The following describes two proteins that form a bound complex.

Sequence of the first protein:
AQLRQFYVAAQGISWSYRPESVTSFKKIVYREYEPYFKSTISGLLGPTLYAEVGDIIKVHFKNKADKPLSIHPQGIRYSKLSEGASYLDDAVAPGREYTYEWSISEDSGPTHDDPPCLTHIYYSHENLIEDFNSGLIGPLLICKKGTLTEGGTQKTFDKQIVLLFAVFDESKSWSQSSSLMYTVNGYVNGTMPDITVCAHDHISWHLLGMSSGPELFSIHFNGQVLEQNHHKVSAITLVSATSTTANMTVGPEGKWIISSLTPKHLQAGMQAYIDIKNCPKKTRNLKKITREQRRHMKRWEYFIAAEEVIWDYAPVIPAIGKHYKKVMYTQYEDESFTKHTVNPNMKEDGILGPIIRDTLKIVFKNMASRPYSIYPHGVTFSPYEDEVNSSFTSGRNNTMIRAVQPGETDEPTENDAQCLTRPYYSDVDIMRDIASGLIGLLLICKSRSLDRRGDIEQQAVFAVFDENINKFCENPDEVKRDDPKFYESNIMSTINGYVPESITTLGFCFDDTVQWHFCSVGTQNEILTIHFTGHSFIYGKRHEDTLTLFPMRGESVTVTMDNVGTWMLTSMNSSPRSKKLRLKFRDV

Sequence of the second protein:
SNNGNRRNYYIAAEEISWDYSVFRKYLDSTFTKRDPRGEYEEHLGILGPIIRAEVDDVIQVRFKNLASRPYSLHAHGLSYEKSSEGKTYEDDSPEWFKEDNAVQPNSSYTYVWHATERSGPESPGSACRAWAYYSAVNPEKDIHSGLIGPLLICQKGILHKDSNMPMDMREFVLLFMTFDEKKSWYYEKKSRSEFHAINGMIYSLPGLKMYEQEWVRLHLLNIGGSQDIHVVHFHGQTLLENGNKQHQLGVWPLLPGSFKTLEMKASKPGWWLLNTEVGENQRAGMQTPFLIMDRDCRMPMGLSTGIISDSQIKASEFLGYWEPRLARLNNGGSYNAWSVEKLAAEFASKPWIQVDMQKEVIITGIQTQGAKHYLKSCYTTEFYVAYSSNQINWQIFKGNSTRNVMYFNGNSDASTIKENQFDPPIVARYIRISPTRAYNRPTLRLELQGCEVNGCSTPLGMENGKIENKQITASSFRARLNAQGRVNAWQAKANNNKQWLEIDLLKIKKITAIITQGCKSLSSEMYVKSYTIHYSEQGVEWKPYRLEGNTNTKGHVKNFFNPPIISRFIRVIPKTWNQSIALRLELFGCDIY

Contacts between the two chains:
Residue W309 in the second protein interacts with residue S92 in the first protein (closest heavy-atom distance 3.5 Å).
Residue K305 in the second protein interacts with residue S92 in the first protein (closest heavy-atom distance 2.8 Å).
Residue P290 in the second protein is in contact with residue T264 in the first protein (closest heavy-atom distance 3.5 Å).
Residue Y158 in the second protein contacts residue H597 in the first protein (closest heavy-atom distance 2.9 Å).
Residue H270 in the second protein is in contact with residue Q87 in the first protein (closest heavy-atom distance 3.1 Å).
Residue L310 in the second protein is in contact with residue S99 in the first protein (closest heavy-atom distance 3.5 Å).
Residue R142 in the second protein interacts with residue D628 in the first protein (closest heavy-atom distance 2.8 Å).
Residue Q285 in the second protein is in contact with residue D136 in the first protein (closest heavy-atom distance 3.3 Å).
Residue Q283 in the second protein contacts residue D135 in the first protein (closest heavy-atom distance 3.6 Å).
Residue N312 in the second protein interacts with residue H147 in the first protein (closest heavy-atom distance 3.1 Å).
Residue W308 in the second protein interacts with residue K93 in the first protein (closest heavy-atom distance 2.6 Å).
Residue R142 in the second protein is in contact with residue H609 in the first protein (closest heavy-atom distance 2.4 Å).
Residue H272 in the second protein is in contact with residue H147 in the first protein (closest heavy-atom distance 3.0 Å).
Residue L286 in the second protein interacts with residue T264 in the first protein (closest heavy-atom distance 3.2 Å).
Residue H100 in the second protein is in contact with residue H597 in the first protein (closest heavy-atom distance 3.2 Å).
Residue Y651 in the second protein interacts with residue E123 in the first protein (closest heavy-atom distance 3.4 Å).
Residue R320 in the second protein contacts residue I151 in the first protein (closest heavy-atom distance 3.3 Å).
Residue G316 in the second protein contacts residue S234 in the first protein (closest heavy-atom distance 3.2 Å).
Residue Q285 in the second protein is in contact with residue L140 in the first protein (closest heavy-atom distance 3.1 Å).
Residue G261 in the second protein is in contact with residue M638 in the first protein (closest heavy-atom distance 3.2 Å).
Residue S143 in the second protein contacts residue S602 in the first protein (closest heavy-atom distance 2.7 Å).
Residue W308 in the second protein contacts residue Y100 in the first protein (closest heavy-atom distance 3.5 Å).
Residue Q283 in the second protein contacts residue D136 in the first protein (closest heavy-atom distance 3.5 Å).
Residue V288 in the second protein interacts with residue A263 in the first protein (closest heavy-atom distance 3.2 Å).
Residue W155 in the second protein is in contact with residue D611 in the first protein (closest heavy-atom distance 3.6 Å).
Residue Q319 in the second protein is in contact with residue L150 in the first protein (closest heavy-atom distance 3.3 Å).
Residue P306 in the second protein interacts with residue K93 in the first protein (closest heavy-atom distance 3.5 Å).
Residue L286 in the second protein interacts with residue D136 in the first protein (closest heavy-atom distance 3.5 Å).
Residue L286 in the second protein contacts residue S265 in the first protein (closest heavy-atom distance 3.4 Å).
Residue H272 in the second protein is in contact with residue I89 in the first protein (closest heavy-atom distance 3.4 Å).
Residue Q283 in the second protein interacts with residue H252 in the first protein (closest heavy-atom distance 3.5 Å).
Residue S147 in the second protein is in contact with residue R608 in the first protein (closest heavy-atom distance 3.0 Å).
Residue L286 in the second protein contacts residue L140 in the first protein (closest heavy-atom distance 3.2 Å).
Residue S150 in the second protein interacts with residue R608 in the first protein (closest heavy-atom distance 3.1 Å).
Residue E146 in the second protein contacts residue R608 in the first protein (closest heavy-atom distance 3.4 Å).
Residue L292 in the second protein interacts with residue T614 in the first protein (closest heavy-atom distance 3.1 Å).
Residue D116 in the second protein is in contact with residue R652 in the first protein (closest heavy-atom distance 2.4 Å).
Residue F271 in the second protein contacts residue I89 in the first protein (closest heavy-atom distance 3.2 Å).
Residue G294 in the second protein interacts with residue T612 in the first protein (closest heavy-atom distance 3.5 Å).
Residue H270 in the second protein is in contact with residue H147 in the first protein (closest heavy-atom distance 3.2 Å).
Residue E146 in the second protein interacts with residue K607 in the first protein (closest heavy-atom distance 2.7 Å).
Residue E317 in the second protein is in contact with residue K194 in the first protein (closest heavy-atom distance 3.2 Å).
Residue Q264 in the second protein is in contact with residue S640 in the first protein (closest heavy-atom distance 3.2 Å).
Residue Y651 in the second protein interacts with residue S92 in the first protein (closest heavy-atom distance 3.4 Å).
Residue E146 in the second protein interacts with residue H609 in the first protein (closest heavy-atom distance 2.6 Å).
Residue S147 in the second protein interacts with residue K607 in the first protein (closest heavy-atom distance 2.3 Å).
Residue V268 in the second protein interacts with residue S262 in the first protein (closest heavy-atom distance 3.3 Å).
Residue V288 in the second protein interacts with residue T264 in the first protein (closest heavy-atom distance 3.3 Å).
Residue P293 in the second protein interacts with residue T614 in the first protein (closest heavy-atom distance 3.5 Å).
Residue G280 in the second protein interacts with residue R608 in the first protein (closest heavy-atom distance 2.6 Å).
Residue E317 in the second protein is in contact with residue I151 in the first protein (closest heavy-atom distance 3.5 Å).
Residue E314 in the second protein contacts residue Y145 in the first protein (closest heavy-atom distance 2.8 Å).
Residue G273 in the second protein contacts residue I89 in the first protein (closest heavy-atom distance 3.3 Å).
Residue W309 in the second protein interacts with residue E96 in the first protein (closest heavy-atom distance 3.2 Å).
Residue H272 in the second protein is in contact with residue Y91 in the first protein (closest heavy-atom distance 3.0 Å).
Residue H272 in the second protein interacts with residue H85 in the first protein (closest heavy-atom distance 3.2 Å).
Residue G101 in the second protein interacts with residue D611 in the first protein (closest heavy-atom distance 2.9 Å).
Residue H100 in the second protein is in contact with residue D611 in the first protein (closest heavy-atom distance 3.5 Å).
Residue R142 in the second protein contacts residue T626 in the first protein (closest heavy-atom distance 2.9 Å).
Residue N281 in the second protein is in contact with residue H253 in the first protein (closest heavy-atom distance 3.1 Å).